Interface contacts:
Residue G101 in protein 2 contacts residue R10 in protein 1 (closest heavy-atom distance 3.3 Å).
Residue V44 in protein 2 contacts residue G9 in protein 1 (closest heavy-atom distance 4.5 Å).
Residue I75 in protein 2 interacts with residue V5 in protein 1 (closest heavy-atom distance 3.4 Å).
Residue T74 in protein 2 contacts residue S4 in protein 1 (closest heavy-atom distance 3.0 Å).
Residue T49 in protein 2 is in contact with residue S4 in protein 1 (closest heavy-atom distance 4.4 Å).
Residue V47 in protein 2 contacts residue V5 in protein 1 (closest heavy-atom distance 3.6 Å).
Residue I46 in protein 2 interacts with residue I7 in protein 1 (closest heavy-atom distance 3.6 Å).
Residue T74 in protein 2 contacts residue V5 in protein 1 (closest heavy-atom distance 2.7 Å).
Residue P99 in protein 2 interacts with residue I7 in protein 1 (closest heavy-atom distance 3.5 Å).
Residue I75 in protein 2 is in contact with residue I7 in protein 1 (closest heavy-atom distance 4.3 Å).
Residue E43 in protein 2 is in contact with residue L13 in protein 1 (closest heavy-atom distance 3.1 Å).
Residue Q45 in protein 2 interacts with residue R10 in protein 1 (closest heavy-atom distance 4.5 Å).
Residue E43 in protein 2 contacts residue V12 in protein 1 (closest heavy-atom distance 3.8 Å).
Residue A76 in protein 2 is in contact with residue V6 in protein 1 (closest heavy-atom distance 3.7 Å).
Residue I46 in protein 2 contacts residue V8 in protein 1 (closest heavy-atom distance 2.7 Å).
Residue V47 in protein 2 contacts residue V8 in protein 1 (closest heavy-atom distance 4.3 Å).
Residue A76 in protein 2 interacts with residue V5 in protein 1 (closest heavy-atom distance 2.8 Å).
Residue W96 in protein 2 contacts residue V5 in protein 1 (closest heavy-atom distance 3.7 Å).
Residue A122 in protein 2 interacts with residue I11 in protein 1 (closest heavy-atom distance 3.8 Å).
Residue I46 in protein 2 interacts with residue G9 in protein 1 (closest heavy-atom distance 2.9 Å).
Residue T119 in protein 2 contacts residue I11 in protein 1 (closest heavy-atom distance 3.4 Å).
Residue E41 in protein 2 contacts residue R10 in protein 1 (closest heavy-atom distance 4.2 Å).
Residue Q45 in protein 2 is in contact with residue G9 in protein 1 (closest heavy-atom distance 3.7 Å).
Residue I46 in protein 2 interacts with residue R10 in protein 1 (closest heavy-atom distance 4.2 Å).
Residue V40 in protein 2 contacts residue A18 in protein 1 (closest heavy-atom distance 3.4 Å).
Residue R120 in protein 2 contacts residue I11 in protein 1 (closest heavy-atom distance 4.1 Å).
Residue P81 in protein 2 contacts residue S4 in protein 1 (closest heavy-atom distance 4.1 Å).
Residue S48 in protein 2 is in contact with residue V8 in protein 1 (closest heavy-atom distance 3.4 Å).
Residue V40 in protein 2 is in contact with residue R10 in protein 1 (closest heavy-atom distance 2.9 Å).
Residue A70 in protein 2 contacts residue V5 in protein 1 (closest heavy-atom distance 3.9 Å).
Residue S48 in protein 2 contacts residue V5 in protein 1 (closest heavy-atom distance 3.5 Å).
Residue S48 in protein 2 contacts residue V6 in protein 1 (closest heavy-atom distance 2.9 Å).
Residue G42 in protein 2 is in contact with residue I11 in protein 1 (closest heavy-atom distance 3.3 Å).
Residue L155 in protein 2 is in contact with residue L13 in protein 1 (closest heavy-atom distance 4.0 Å).
Residue G42 in protein 2 contacts residue V12 in protein 1 (closest heavy-atom distance 4.4 Å).
Residue R73 in protein 2 is in contact with residue S4 in protein 1 (closest heavy-atom distance 3.8 Å).
Residue G42 in protein 2 contacts residue R10 in protein 1 (closest heavy-atom distance 4.5 Å).
Residue I46 in protein 2 is in contact with residue I11 in protein 1 (closest heavy-atom distance 4.1 Å).
Residue V47 in protein 2 contacts residue V6 in protein 1 (closest heavy-atom distance 3.2 Å).
Residue L105 in protein 2 is in contact with residue L13 in protein 1 (closest heavy-atom distance 3.5 Å).
Residue S48 in protein 2 contacts residue S4 in protein 1 (closest heavy-atom distance 3.9 Å).
Residue R73 in protein 2 is in contact with residue G3 in protein 1 (closest heavy-atom distance 3.0 Å).
Residue V118 in protein 2 interacts with residue I11 in protein 1 (closest heavy-atom distance 4.5 Å).
Residue Q45 in protein 2 contacts residue I7 in protein 1 (closest heavy-atom distance 4.3 Å).
Residue V44 in protein 2 contacts residue I11 in protein 1 (closest heavy-atom distance 2.9 Å).
Residue V47 in protein 2 interacts with residue I7 in protein 1 (closest heavy-atom distance 4.3 Å).
Residue V118 in protein 2 is in contact with residue L13 in protein 1 (closest heavy-atom distance 3.9 Å).
Residue T49 in protein 2 is in contact with residue V5 in protein 1 (closest heavy-atom distance 3.9 Å).
Residue E43 in protein 2 is in contact with residue I11 in protein 1 (closest heavy-atom distance 3.3 Å).
Residue I75 in protein 2 interacts with residue S4 in protein 1 (closest heavy-atom distance 3.6 Å).
Residue V40 in protein 2 is in contact with residue V12 in protein 1 (closest heavy-atom distance 3.9 Å).
Residue V44 in protein 2 contacts residue R10 in protein 1 (closest heavy-atom distance 3.4 Å).
Residue E41 in protein 2 contacts residue V12 in protein 1 (closest heavy-atom distance 3.6 Å).
Residue R73 in protein 2 is in contact with residue V5 in protein 1 (closest heavy-atom distance 3.9 Å).
Residue V40 in protein 2 contacts residue P17 in protein 1 (closest heavy-atom distance 3.2 Å).
Residue A76 in protein 2 contacts residue S4 in protein 1 (closest heavy-atom distance 3.5 Å).
Residue V40 in protein 2 interacts with residue K16 in protein 1 (closest heavy-atom distance 3.5 Å).
Residue T74 in protein 2 interacts with residue G3 in protein 1 (closest heavy-atom distance 3.9 Å).
Residue I46 in protein 2 interacts with residue V6 in protein 1 (closest heavy-atom distance 4.2 Å).
Residue V44 in protein 2 interacts with residue L13 in protein 1 (closest heavy-atom distance 4.3 Å).

Sequence of protein 1:
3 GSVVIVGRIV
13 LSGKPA

Sequence of protein 2:
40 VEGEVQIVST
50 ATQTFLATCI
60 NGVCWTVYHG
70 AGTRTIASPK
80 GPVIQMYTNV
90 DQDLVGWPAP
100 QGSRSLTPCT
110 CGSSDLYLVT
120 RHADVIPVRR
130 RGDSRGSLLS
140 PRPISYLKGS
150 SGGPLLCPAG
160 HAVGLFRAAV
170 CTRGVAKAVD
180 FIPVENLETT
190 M

These two protein chains interact to form a complex.